Contacts between the two chains:
Residue I174 in chain B is in contact with residue K37 in chain A (closest heavy-atom distance 3.5 Å).

Sequence of chain A:
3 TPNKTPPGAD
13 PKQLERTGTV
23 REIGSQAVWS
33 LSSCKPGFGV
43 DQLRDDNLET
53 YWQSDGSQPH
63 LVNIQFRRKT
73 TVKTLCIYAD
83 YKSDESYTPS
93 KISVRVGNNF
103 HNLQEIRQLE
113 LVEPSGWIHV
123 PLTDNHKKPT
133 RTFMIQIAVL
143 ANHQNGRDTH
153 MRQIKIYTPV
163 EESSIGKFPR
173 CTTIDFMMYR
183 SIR

The following describes two proteins that form a bound complex.

Sequence of chain B:
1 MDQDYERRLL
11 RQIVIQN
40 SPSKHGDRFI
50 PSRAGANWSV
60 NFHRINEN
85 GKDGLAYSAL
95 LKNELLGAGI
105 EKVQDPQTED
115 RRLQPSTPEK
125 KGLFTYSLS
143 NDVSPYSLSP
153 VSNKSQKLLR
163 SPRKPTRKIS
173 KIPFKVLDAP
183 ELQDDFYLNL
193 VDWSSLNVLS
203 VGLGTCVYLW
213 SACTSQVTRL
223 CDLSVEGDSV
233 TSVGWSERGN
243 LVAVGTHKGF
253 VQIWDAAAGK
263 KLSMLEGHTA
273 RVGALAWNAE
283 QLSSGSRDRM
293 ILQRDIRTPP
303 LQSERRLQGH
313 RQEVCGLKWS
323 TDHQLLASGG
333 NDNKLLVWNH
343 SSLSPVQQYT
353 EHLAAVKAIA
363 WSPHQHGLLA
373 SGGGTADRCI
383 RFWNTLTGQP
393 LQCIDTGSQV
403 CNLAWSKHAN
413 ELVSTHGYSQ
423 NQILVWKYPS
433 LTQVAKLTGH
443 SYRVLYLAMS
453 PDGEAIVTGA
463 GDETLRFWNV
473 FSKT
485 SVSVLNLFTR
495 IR